This data describes a binding interaction between two proteins.

Residue-level contacts at the interface:
Residue W34 in protein 1 is in contact with residue I54 in protein 2 (closest heavy-atom distance 5.0 Å).
Residue W34 in protein 1 interacts with residue A2 in protein 2 (closest heavy-atom distance 3.7 Å).
Residue W34 in protein 1 interacts with residue K8 in protein 2 (closest heavy-atom distance 3.4 Å).
Residue W34 in protein 1 is in contact with residue T23 in protein 2 (closest heavy-atom distance 3.8 Å).
Residue W34 in protein 1 contacts residue E24 in protein 2 (closest heavy-atom distance 3.5 Å).
Residue Q35 in protein 1 contacts residue E24 in protein 2 (closest heavy-atom distance 4.8 Å).
Residue W34 in protein 1 contacts residue A22 in protein 2 (closest heavy-atom distance 3.4 Å).

Sequence of protein 1:
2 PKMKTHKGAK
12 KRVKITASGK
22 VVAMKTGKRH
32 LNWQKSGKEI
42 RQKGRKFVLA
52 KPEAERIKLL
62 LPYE

Sequence of protein 2:
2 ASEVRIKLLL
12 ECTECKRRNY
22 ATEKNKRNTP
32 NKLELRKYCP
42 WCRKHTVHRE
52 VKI